Sequence of the first protein:
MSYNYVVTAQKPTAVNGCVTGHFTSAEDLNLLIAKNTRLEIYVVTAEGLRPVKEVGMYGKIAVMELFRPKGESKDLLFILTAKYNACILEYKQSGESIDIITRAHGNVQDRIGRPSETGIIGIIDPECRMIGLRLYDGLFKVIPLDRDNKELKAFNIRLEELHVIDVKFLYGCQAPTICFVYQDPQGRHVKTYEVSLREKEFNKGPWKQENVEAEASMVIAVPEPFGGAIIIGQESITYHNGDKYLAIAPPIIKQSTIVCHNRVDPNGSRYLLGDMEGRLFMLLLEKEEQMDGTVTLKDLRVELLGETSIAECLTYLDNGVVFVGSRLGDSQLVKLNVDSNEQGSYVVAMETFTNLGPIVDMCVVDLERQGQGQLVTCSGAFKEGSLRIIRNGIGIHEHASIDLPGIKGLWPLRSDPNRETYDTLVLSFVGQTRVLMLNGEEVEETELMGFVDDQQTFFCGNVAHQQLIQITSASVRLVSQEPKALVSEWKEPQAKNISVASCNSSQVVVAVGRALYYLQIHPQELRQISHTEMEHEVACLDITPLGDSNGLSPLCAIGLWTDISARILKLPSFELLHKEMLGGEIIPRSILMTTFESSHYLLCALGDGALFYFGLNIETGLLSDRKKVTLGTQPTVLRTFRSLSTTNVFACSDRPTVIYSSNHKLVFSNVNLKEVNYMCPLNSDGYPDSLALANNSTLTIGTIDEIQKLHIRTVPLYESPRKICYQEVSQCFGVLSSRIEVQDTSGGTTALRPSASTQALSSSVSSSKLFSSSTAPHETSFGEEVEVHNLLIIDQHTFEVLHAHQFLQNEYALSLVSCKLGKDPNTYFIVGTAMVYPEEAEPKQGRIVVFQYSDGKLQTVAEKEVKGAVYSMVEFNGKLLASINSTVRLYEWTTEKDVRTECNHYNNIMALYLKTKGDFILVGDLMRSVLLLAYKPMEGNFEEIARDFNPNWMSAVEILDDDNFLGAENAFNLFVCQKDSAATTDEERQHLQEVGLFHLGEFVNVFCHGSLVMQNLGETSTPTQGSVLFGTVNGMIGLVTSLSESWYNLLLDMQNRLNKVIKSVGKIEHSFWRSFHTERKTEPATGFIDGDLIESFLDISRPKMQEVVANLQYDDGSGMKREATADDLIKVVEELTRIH

Sequence of the second protein:
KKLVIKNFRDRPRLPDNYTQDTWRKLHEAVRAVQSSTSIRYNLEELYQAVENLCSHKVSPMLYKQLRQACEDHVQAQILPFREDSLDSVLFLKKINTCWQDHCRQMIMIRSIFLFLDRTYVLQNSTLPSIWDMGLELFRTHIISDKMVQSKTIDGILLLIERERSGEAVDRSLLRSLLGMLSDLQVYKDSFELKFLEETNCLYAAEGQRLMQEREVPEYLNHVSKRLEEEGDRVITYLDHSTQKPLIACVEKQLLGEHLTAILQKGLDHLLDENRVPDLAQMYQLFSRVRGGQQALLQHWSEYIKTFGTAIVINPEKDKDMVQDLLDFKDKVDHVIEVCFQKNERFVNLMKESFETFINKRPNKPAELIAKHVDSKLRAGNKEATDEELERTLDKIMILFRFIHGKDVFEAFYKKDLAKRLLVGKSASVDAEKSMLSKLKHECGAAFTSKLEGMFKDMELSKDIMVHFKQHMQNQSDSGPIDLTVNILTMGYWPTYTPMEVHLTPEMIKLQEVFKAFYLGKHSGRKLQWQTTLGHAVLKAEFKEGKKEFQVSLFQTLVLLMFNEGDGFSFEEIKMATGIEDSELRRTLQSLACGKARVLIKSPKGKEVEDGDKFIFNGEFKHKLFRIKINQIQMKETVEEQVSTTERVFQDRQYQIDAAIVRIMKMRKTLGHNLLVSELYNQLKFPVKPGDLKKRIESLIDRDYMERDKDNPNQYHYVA

The following describes two proteins that form a bound complex.

Interface contacts:
Residue S401 in the first protein contacts residue K42 in the second protein (closest heavy-atom distance 3.5 Å).
Residue T860 in the first protein interacts with residue K284 in the second protein (closest heavy-atom distance 2.8 Å).
Residue S499 in the first protein contacts residue E85 in the second protein (closest heavy-atom distance 3.8 Å).
Residue S499 in the first protein is in contact with residue Q88 in the second protein (closest heavy-atom distance 3.2 Å).
Residue L404 in the first protein is in contact with residue I45 in the second protein (closest heavy-atom distance 3.5 Å).
Residue W561 in the first protein is in contact with residue S151 in the second protein (closest heavy-atom distance 3.5 Å).
Residue T633 in the first protein interacts with residue R158 in the second protein (closest heavy-atom distance 2.5 Å).
Residue T633 in the first protein is in contact with residue L162 in the second protein (closest heavy-atom distance 3.1 Å).
Residue E445 in the first protein is in contact with residue K46 in the second protein (closest heavy-atom distance 3.1 Å).
Residue V538 in the first protein interacts with residue E84 in the second protein (closest heavy-atom distance 2.9 Å).
Residue E585 in the first protein contacts residue R150 in the second protein (closest heavy-atom distance 3.1 Å).
Residue R434 in the first protein contacts residue P52 in the second protein (closest heavy-atom distance 3.8 Å).
Residue L761 in the first protein contacts residue Q225 in the second protein (closest heavy-atom distance 3.5 Å).
Residue E445 in the first protein contacts residue F48 in the second protein (closest heavy-atom distance 3.1 Å).
Residue P635 in the first protein contacts residue F155 in the second protein (closest heavy-atom distance 3.8 Å).
Residue E445 in the first protein interacts with residue R49 in the second protein (closest heavy-atom distance 3.7 Å).
Residue E537 in the first protein is in contact with residue N82 in the second protein (closest heavy-atom distance 3.1 Å).
Residue I402 in the first protein contacts residue L43 in the second protein (closest heavy-atom distance 3.2 Å).
Residue G513 in the first protein is in contact with residue N82 in the second protein (closest heavy-atom distance 3.8 Å).
Residue D608 in the first protein is in contact with residue R158 in the second protein (closest heavy-atom distance 3.1 Å).
Residue L761 in the first protein is in contact with residue D172 in the second protein (closest heavy-atom distance 3.2 Å).
Residue Q634 in the first protein interacts with residue R158 in the second protein (closest heavy-atom distance 3.4 Å).
Residue R434 in the first protein contacts residue R51 in the second protein (closest heavy-atom distance 3.8 Å).
Residue T798 in the first protein interacts with residue R158 in the second protein (closest heavy-atom distance 3.8 Å).
Residue K408 in the first protein is in contact with residue E91 in the second protein (closest heavy-atom distance 3.7 Å).
Residue Q432 in the first protein contacts residue R53 in the second protein (closest heavy-atom distance 3.9 Å).
Residue E442 in the first protein contacts residue L43 in the second protein (closest heavy-atom distance 3.6 Å).
Residue S401 in the first protein interacts with residue L43 in the second protein (closest heavy-atom distance 3.2 Å).
Residue E537 in the first protein interacts with residue E84 in the second protein (closest heavy-atom distance 3.9 Å).
Residue W561 in the first protein is in contact with residue L83 in the second protein (closest heavy-atom distance 3.6 Å).
Residue V443 in the first protein is in contact with residue K46 in the second protein (closest heavy-atom distance 2.7 Å).
Residue Q456 in the first protein is in contact with residue N92 in the second protein (closest heavy-atom distance 3.8 Å).
Residue W561 in the first protein is in contact with residue E84 in the second protein (closest heavy-atom distance 3.0 Å).
Residue K857 in the first protein contacts residue S222 in the second protein (closest heavy-atom distance 3.8 Å).
Residue E398 in the first protein interacts with residue K41 in the second protein (closest heavy-atom distance 3.7 Å).
Residue K408 in the first protein interacts with residue N92 in the second protein (closest heavy-atom distance 2.6 Å).
Residue E442 in the first protein contacts residue V44 in the second protein (closest heavy-atom distance 3.7 Å).
Residue R434 in the first protein contacts residue F48 in the second protein (closest heavy-atom distance 3.1 Å).
Residue Y678 in the first protein interacts with residue E91 in the second protein (closest heavy-atom distance 3.3 Å).
Residue E444 in the first protein is in contact with residue K46 in the second protein (closest heavy-atom distance 3.2 Å).
Residue Q859 in the first protein interacts with residue S281 in the second protein (closest heavy-atom distance 3.0 Å).
Residue E445 in the first protein interacts with residue N47 in the second protein (closest heavy-atom distance 3.5 Å).
Residue G607 in the first protein interacts with residue L154 in the second protein (closest heavy-atom distance 3.5 Å).
Residue R434 in the first protein contacts residue D50 in the second protein (closest heavy-atom distance 3.0 Å).
Residue R589 in the first protein contacts residue Y87 in the second protein (closest heavy-atom distance 2.9 Å).
Residue E442 in the first protein contacts residue K46 in the second protein (closest heavy-atom distance 3.5 Å).
Residue P635 in the first protein contacts residue Y87 in the second protein (closest heavy-atom distance 3.7 Å).
Residue Q432 in the first protein contacts residue P52 in the second protein (closest heavy-atom distance 2.8 Å).
Residue S401 in the first protein interacts with residue K41 in the second protein (closest heavy-atom distance 3.3 Å).
Residue A400 in the first protein is in contact with residue K41 in the second protein (closest heavy-atom distance 3.6 Å).
Residue N497 in the first protein contacts residue E85 in the second protein (closest heavy-atom distance 3.9 Å).
Residue V443 in the first protein contacts residue I45 in the second protein (closest heavy-atom distance 3.0 Å).
Residue V443 in the first protein contacts residue V44 in the second protein (closest heavy-atom distance 3.5 Å).
Residue H399 in the first protein interacts with residue K41 in the second protein (closest heavy-atom distance 3.7 Å).
Residue R589 in the first protein interacts with residue E84 in the second protein (closest heavy-atom distance 2.7 Å).
Residue E441 in the first protein interacts with residue K41 in the second protein (closest heavy-atom distance 3.6 Å).
Residue A539 in the first protein is in contact with residue E84 in the second protein (closest heavy-atom distance 3.1 Å).
Residue E537 in the first protein is in contact with residue L83 in the second protein (closest heavy-atom distance 3.3 Å).
Residue E585 in the first protein contacts residue I147 in the second protein (closest heavy-atom distance 3.0 Å).
Residue G607 in the first protein contacts residue R158 in the second protein (closest heavy-atom distance 3.4 Å).